The following describes two proteins that form a bound complex.

Residue-level contacts at the interface:
Residue T80 in protein 1 interacts with residue L9 in protein 2 (closest heavy-atom distance 3.8 Å).
Residue V152 in protein 1 contacts residue V7 in protein 2 (closest heavy-atom distance 3.8 Å).
Residue V152 in protein 1 interacts with residue Q5 in protein 2 (closest heavy-atom distance 3.6 Å).
Residue L156 in protein 1 contacts residue I3 in protein 2 (closest heavy-atom distance 3.2 Å).
Residue K146 in protein 1 contacts residue K8 in protein 2 (closest heavy-atom distance 4.4 Å).
Residue E63 in protein 1 interacts with residue R1 in protein 2 (closest heavy-atom distance 3.6 Å).
Residue Y7 in protein 1 is in contact with residue R1 in protein 2 (closest heavy-atom distance 2.7 Å).
Residue Y59 in protein 1 interacts with residue R1 in protein 2 (closest heavy-atom distance 4.1 Å).
Residue Y159 in protein 1 is in contact with residue R1 in protein 2 (closest heavy-atom distance 2.6 Å).
Residue H70 in protein 1 contacts residue D6 in protein 2 (closest heavy-atom distance 4.6 Å).
Residue V95 in protein 1 is in contact with residue L9 in protein 2 (closest heavy-atom distance 4.6 Å).
Residue A69 in protein 1 is in contact with residue D6 in protein 2 (closest heavy-atom distance 3.6 Å).
Residue H114 in protein 1 contacts residue V7 in protein 2 (closest heavy-atom distance 3.9 Å).
Residue Y116 in protein 1 is in contact with residue L9 in protein 2 (closest heavy-atom distance 3.6 Å).
Residue R97 in protein 1 contacts residue I3 in protein 2 (closest heavy-atom distance 4.1 Å).
Residue I124 in protein 1 is in contact with residue L9 in protein 2 (closest heavy-atom distance 4.4 Å).
Residue V67 in protein 1 is in contact with residue Q2 in protein 2 (closest heavy-atom distance 3.4 Å).
Residue H151 in protein 1 contacts residue Q5 in protein 2 (closest heavy-atom distance 4.8 Å).
Residue K66 in protein 1 contacts residue S4 in protein 2 (closest heavy-atom distance 4.0 Å).
Residue Y84 in protein 1 interacts with residue L9 in protein 2 (closest heavy-atom distance 3.5 Å).
Residue W167 in protein 1 interacts with residue R1 in protein 2 (closest heavy-atom distance 3.5 Å).
Residue Y171 in protein 1 is in contact with residue R1 in protein 2 (closest heavy-atom distance 2.7 Å).
Residue Y99 in protein 1 is in contact with residue Q2 in protein 2 (closest heavy-atom distance 3.3 Å).
Residue T143 in protein 1 is in contact with residue K8 in protein 2 (closest heavy-atom distance 4.9 Å).
Residue D77 in protein 1 interacts with residue L9 in protein 2 (closest heavy-atom distance 2.9 Å).
Residue D77 in protein 1 contacts residue V7 in protein 2 (closest heavy-atom distance 4.7 Å).
Residue T73 in protein 1 interacts with residue K8 in protein 2 (closest heavy-atom distance 3.9 Å).
Residue Y123 in protein 1 contacts residue L9 in protein 2 (closest heavy-atom distance 4.0 Å).
Residue L81 in protein 1 is in contact with residue L9 in protein 2 (closest heavy-atom distance 3.8 Å).
Residue L156 in protein 1 interacts with residue V7 in protein 2 (closest heavy-atom distance 4.8 Å).
Residue R97 in protein 1 interacts with residue V7 in protein 2 (closest heavy-atom distance 3.4 Å).
Residue Y116 in protein 1 is in contact with residue V7 in protein 2 (closest heavy-atom distance 3.4 Å).
Residue W147 in protein 1 interacts with residue V7 in protein 2 (closest heavy-atom distance 4.4 Å).
Residue Q155 in protein 1 interacts with residue I3 in protein 2 (closest heavy-atom distance 4.5 Å).
Residue M5 in protein 1 contacts residue R1 in protein 2 (closest heavy-atom distance 3.8 Å).
Residue K146 in protein 1 contacts residue L9 in protein 2 (closest heavy-atom distance 2.6 Å).
Residue V76 in protein 1 interacts with residue K8 in protein 2 (closest heavy-atom distance 4.8 Å).
Residue Q155 in protein 1 interacts with residue Q5 in protein 2 (closest heavy-atom distance 2.5 Å).
Residue W147 in protein 1 is in contact with residue L9 in protein 2 (closest heavy-atom distance 3.6 Å).
Residue W147 in protein 1 is in contact with residue K8 in protein 2 (closest heavy-atom distance 2.9 Å).
Residue K66 in protein 1 contacts residue I3 in protein 2 (closest heavy-atom distance 3.4 Å).
Residue E63 in protein 1 is in contact with residue Q2 in protein 2 (closest heavy-atom distance 2.9 Å).
Residue T73 in protein 1 interacts with residue V7 in protein 2 (closest heavy-atom distance 3.2 Å).
Residue M45 in protein 1 contacts residue Q2 in protein 2 (closest heavy-atom distance 3.2 Å).
Residue T143 in protein 1 is in contact with residue L9 in protein 2 (closest heavy-atom distance 2.6 Å).
Residue H70 in protein 1 contacts residue Q2 in protein 2 (closest heavy-atom distance 4.8 Å).
Residue K66 in protein 1 interacts with residue Q2 in protein 2 (closest heavy-atom distance 2.8 Å).
Residue Y7 in protein 1 contacts residue Q2 in protein 2 (closest heavy-atom distance 3.6 Å).
Residue K66 in protein 1 interacts with residue R1 in protein 2 (closest heavy-atom distance 3.8 Å).
Residue Y99 in protein 1 contacts residue I3 in protein 2 (closest heavy-atom distance 3.0 Å).
Residue T64 in protein 1 interacts with residue Q2 in protein 2 (closest heavy-atom distance 4.9 Å).
Residue F33 in protein 1 contacts residue R1 in protein 2 (closest heavy-atom distance 4.6 Å).
Residue T73 in protein 1 is in contact with residue D6 in protein 2 (closest heavy-atom distance 2.6 Å).
Residue D77 in protein 1 is in contact with residue K8 in protein 2 (closest heavy-atom distance 3.7 Å).
Residue L156 in protein 1 is in contact with residue Q5 in protein 2 (closest heavy-atom distance 3.4 Å).
Residue T163 in protein 1 is in contact with residue R1 in protein 2 (closest heavy-atom distance 3.8 Å).
Residue Y159 in protein 1 is in contact with residue I3 in protein 2 (closest heavy-atom distance 3.6 Å).
Residue Y159 in protein 1 interacts with residue Q2 in protein 2 (closest heavy-atom distance 3.8 Å).
Residue F9 in protein 1 is in contact with residue Q2 in protein 2 (closest heavy-atom distance 4.1 Å).

Sequence of protein 1:
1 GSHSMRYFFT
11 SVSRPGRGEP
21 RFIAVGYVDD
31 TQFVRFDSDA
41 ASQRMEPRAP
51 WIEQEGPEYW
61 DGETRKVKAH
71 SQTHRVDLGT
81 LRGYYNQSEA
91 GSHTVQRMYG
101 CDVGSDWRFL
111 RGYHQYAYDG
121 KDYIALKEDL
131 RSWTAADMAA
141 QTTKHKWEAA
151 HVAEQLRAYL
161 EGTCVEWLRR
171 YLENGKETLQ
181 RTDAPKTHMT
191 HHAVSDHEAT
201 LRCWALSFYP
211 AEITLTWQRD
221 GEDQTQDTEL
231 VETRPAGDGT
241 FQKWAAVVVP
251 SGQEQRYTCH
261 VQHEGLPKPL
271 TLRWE

Sequence of protein 2:
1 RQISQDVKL